The following describes two proteins that form a bound complex.

Interface contacts:
Residue G103 in protein 1 is in contact with residue A253 in protein 2 (closest heavy-atom distance 4.7 Å).
Residue N94 in protein 1 contacts residue R248 in protein 2 (closest heavy-atom distance 4.5 Å).
Residue R97 in protein 1 is in contact with residue R248 in protein 2 (closest heavy-atom distance 3.9 Å).
Residue R97 in protein 1 interacts with residue V252 in protein 2 (closest heavy-atom distance 4.1 Å).
Residue R97 in protein 1 interacts with residue Y251 in protein 2 (closest heavy-atom distance 5.0 Å).
Residue E101 in protein 1 is in contact with residue A253 in protein 2 (closest heavy-atom distance 3.4 Å).
Residue G102 in protein 1 contacts residue A253 in protein 2 (closest heavy-atom distance 3.2 Å).

Sequence of protein 1:
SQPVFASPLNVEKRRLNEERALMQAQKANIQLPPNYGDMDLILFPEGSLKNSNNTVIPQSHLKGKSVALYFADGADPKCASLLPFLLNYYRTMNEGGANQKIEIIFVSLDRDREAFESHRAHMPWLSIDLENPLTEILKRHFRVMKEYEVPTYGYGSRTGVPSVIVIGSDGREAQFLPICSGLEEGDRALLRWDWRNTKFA

Sequence of protein 2:
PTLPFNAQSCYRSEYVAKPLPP